Sequence of protein 1:
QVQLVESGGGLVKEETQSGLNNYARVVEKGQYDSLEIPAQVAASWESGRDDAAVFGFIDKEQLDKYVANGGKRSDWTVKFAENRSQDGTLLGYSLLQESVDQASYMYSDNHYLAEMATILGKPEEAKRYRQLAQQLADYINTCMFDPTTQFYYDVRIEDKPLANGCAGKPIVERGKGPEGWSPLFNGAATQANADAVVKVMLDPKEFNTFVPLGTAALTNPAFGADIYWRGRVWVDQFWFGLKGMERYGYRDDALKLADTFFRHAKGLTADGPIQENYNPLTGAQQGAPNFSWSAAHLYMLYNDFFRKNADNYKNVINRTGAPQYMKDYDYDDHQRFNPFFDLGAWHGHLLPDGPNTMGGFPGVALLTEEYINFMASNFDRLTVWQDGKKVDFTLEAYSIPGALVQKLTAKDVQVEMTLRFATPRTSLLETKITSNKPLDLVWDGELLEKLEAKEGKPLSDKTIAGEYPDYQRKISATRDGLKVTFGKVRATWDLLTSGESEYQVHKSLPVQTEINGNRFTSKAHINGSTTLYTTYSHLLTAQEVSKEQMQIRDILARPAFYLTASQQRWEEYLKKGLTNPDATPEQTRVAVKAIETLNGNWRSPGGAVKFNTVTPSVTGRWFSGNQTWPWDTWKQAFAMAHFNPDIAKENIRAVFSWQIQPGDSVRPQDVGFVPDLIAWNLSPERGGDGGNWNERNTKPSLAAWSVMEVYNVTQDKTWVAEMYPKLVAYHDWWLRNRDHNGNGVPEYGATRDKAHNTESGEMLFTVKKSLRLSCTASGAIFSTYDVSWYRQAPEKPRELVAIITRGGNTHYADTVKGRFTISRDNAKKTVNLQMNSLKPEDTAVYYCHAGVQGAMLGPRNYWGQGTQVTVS

These two protein chains interact to form a complex.

Residue-level contacts at the interface:
Residue M896 in protein 1 interacts with residue Y271 in protein 2 (closest heavy-atom distance 3.5 Å).
Residue T824 in protein 1 is in contact with residue S272 in protein 2 (closest heavy-atom distance 3.8 Å).
Residue M896 in protein 1 contacts residue S272 in protein 2 (closest heavy-atom distance 3.8 Å).
Residue W903 in protein 1 is in contact with residue Q150 in protein 2 (closest heavy-atom distance 3.3 Å).
Residue D826 in protein 1 contacts residue E451 in protein 2 (closest heavy-atom distance 3.0 Å).
Residue Y902 in protein 1 is in contact with residue R157 in protein 2 (closest heavy-atom distance 3.8 Å).
Residue I821 in protein 1 contacts residue F40 in protein 2 (closest heavy-atom distance 4.0 Å).
Residue I821 in protein 1 interacts with residue E41 in protein 2 (closest heavy-atom distance 3.3 Å).
Residue A895 in protein 1 is in contact with residue F446 in protein 2 (closest heavy-atom distance 2.9 Å).
Residue R900 in protein 1 contacts residue F58 in protein 2 (closest heavy-atom distance 4.1 Å).
Residue L897 in protein 1 is in contact with residue T56 in protein 2 (closest heavy-atom distance 4.0 Å).
Residue M896 in protein 1 is in contact with residue F58 in protein 2 (closest heavy-atom distance 2.6 Å).
Residue M896 in protein 1 is in contact with residue D57 in protein 2 (closest heavy-atom distance 3.4 Å).
Residue Q893 in protein 1 contacts residue Y384 in protein 2 (closest heavy-atom distance 3.6 Å).
Residue Q893 in protein 1 interacts with residue G449 in protein 2 (closest heavy-atom distance 3.9 Å).
Residue L897 in protein 1 is in contact with residue F58 in protein 2 (closest heavy-atom distance 3.3 Å).
Residue R846 in protein 1 is in contact with residue S272 in protein 2 (closest heavy-atom distance 3.1 Å).
Residue P899 in protein 1 is in contact with residue F58 in protein 2 (closest heavy-atom distance 3.4 Å).
Residue G894 in protein 1 interacts with residue Y384 in protein 2 (closest heavy-atom distance 3.4 Å).
Residue R846 in protein 1 contacts residue E451 in protein 2 (closest heavy-atom distance 3.5 Å).
Residue G847 in protein 1 interacts with residue I274 in protein 2 (closest heavy-atom distance 3.6 Å).
Residue R900 in protein 1 interacts with residue E163 in protein 2 (closest heavy-atom distance 3.3 Å).
Residue G898 in protein 1 contacts residue F58 in protein 2 (closest heavy-atom distance 3.5 Å).
Residue M896 in protein 1 is in contact with residue H268 in protein 2 (closest heavy-atom distance 4.0 Å).
Residue G894 in protein 1 contacts residue F446 in protein 2 (closest heavy-atom distance 3.7 Å).
Residue S823 in protein 1 contacts residue S272 in protein 2 (closest heavy-atom distance 4.2 Å).
Residue R846 in protein 1 interacts with residue G448 in protein 2 (closest heavy-atom distance 2.7 Å).
Residue L897 in protein 1 interacts with residue S272 in protein 2 (closest heavy-atom distance 3.9 Å).
Residue R838 in protein 1 contacts residue Q150 in protein 2 (closest heavy-atom distance 3.1 Å).
Residue Y902 in protein 1 contacts residue Y167 in protein 2 (closest heavy-atom distance 3.2 Å).
Residue R846 in protein 1 is in contact with residue I274 in protein 2 (closest heavy-atom distance 3.9 Å).
Residue G894 in protein 1 interacts with residue L447 in protein 2 (closest heavy-atom distance 3.1 Å).
Residue A895 in protein 1 is in contact with residue L447 in protein 2 (closest heavy-atom distance 2.8 Å).
Residue T824 in protein 1 contacts residue F40 in protein 2 (closest heavy-atom distance 3.6 Å).
Residue T845 in protein 1 is in contact with residue E451 in protein 2 (closest heavy-atom distance 3.8 Å).
Residue Q893 in protein 1 contacts residue E451 in protein 2 (closest heavy-atom distance 3.0 Å).
Residue Y902 in protein 1 is in contact with residue E163 in protein 2 (closest heavy-atom distance 3.0 Å).
Residue M896 in protein 1 contacts residue L447 in protein 2 (closest heavy-atom distance 2.9 Å).
Residue M896 in protein 1 contacts residue T56 in protein 2 (closest heavy-atom distance 3.6 Å).
Residue R900 in protein 1 is in contact with residue Y167 in protein 2 (closest heavy-atom distance 3.3 Å).
Residue G894 in protein 1 interacts with residue G448 in protein 2 (closest heavy-atom distance 3.6 Å).
Residue P899 in protein 1 interacts with residue Y382 in protein 2 (closest heavy-atom distance 4.0 Å).
Residue S823 in protein 1 contacts residue E39 in protein 2 (closest heavy-atom distance 3.3 Å).
Residue I821 in protein 1 interacts with residue E39 in protein 2 (closest heavy-atom distance 3.5 Å).
Residue P899 in protein 1 contacts residue Y167 in protein 2 (closest heavy-atom distance 3.4 Å).
Residue R846 in protein 1 contacts residue Y271 in protein 2 (closest heavy-atom distance 3.2 Å).
Residue A895 in protein 1 contacts residue Y384 in protein 2 (closest heavy-atom distance 3.7 Å).
Residue N866 in protein 1 contacts residue E39 in protein 2 (closest heavy-atom distance 4.2 Å).
Residue M896 in protein 1 is in contact with residue Q292 in protein 2 (closest heavy-atom distance 3.9 Å).
Residue Q23 in protein 1 interacts with residue E163 in protein 2 (closest heavy-atom distance 3.1 Å).
Residue Q893 in protein 1 contacts residue G448 in protein 2 (closest heavy-atom distance 3.2 Å).
Residue Q893 in protein 1 is in contact with residue N450 in protein 2 (closest heavy-atom distance 3.0 Å).
Residue N901 in protein 1 is in contact with residue E153 in protein 2 (closest heavy-atom distance 3.8 Å).
Residue S823 in protein 1 is in contact with residue F40 in protein 2 (closest heavy-atom distance 4.0 Å).
Residue A895 in protein 1 contacts residue E59 in protein 2 (closest heavy-atom distance 4.2 Å).
Residue G894 in protein 1 is in contact with residue G449 in protein 2 (closest heavy-atom distance 3.4 Å).
Residue Q23 in protein 1 interacts with residue R157 in protein 2 (closest heavy-atom distance 3.7 Å).
Residue P899 in protein 1 contacts residue F171 in protein 2 (closest heavy-atom distance 3.8 Å).
Residue M896 in protein 1 interacts with residue G448 in protein 2 (closest heavy-atom distance 4.1 Å).
Residue R846 in protein 1 is in contact with residue V452 in protein 2 (closest heavy-atom distance 3.6 Å).

Sequence of protein 2:
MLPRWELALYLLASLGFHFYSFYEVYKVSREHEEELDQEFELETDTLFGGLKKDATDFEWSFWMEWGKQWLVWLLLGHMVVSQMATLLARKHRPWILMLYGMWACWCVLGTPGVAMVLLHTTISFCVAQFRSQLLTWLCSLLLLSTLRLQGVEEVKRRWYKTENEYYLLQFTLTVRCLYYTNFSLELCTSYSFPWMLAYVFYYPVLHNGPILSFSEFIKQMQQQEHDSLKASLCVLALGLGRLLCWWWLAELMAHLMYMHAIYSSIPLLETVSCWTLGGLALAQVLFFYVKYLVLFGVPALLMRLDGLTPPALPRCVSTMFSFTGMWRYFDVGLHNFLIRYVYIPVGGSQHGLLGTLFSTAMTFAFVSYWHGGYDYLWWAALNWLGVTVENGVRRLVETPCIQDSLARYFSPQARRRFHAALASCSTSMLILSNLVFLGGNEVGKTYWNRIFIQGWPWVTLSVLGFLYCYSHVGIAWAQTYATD